Sequence of protein 1:
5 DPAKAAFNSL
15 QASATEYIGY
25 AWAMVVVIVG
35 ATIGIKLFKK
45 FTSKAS

Sequence of protein 2:
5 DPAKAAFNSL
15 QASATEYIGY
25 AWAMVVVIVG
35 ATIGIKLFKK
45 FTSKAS

Contacts between the two chains:
Residue V30 in protein 1 contacts residue F42 in protein 2 (closest heavy-atom distance 4.6 Å).
Residue L14 in protein 1 interacts with residue M28 in protein 2 (closest heavy-atom distance 4.6 Å).
Residue I22 in protein 1 is in contact with residue V31 in protein 2 (closest heavy-atom distance 4.0 Å).
Residue K8 in protein 1 is in contact with residue Y24 in protein 2 (closest heavy-atom distance 3.4 Å).
Residue V29 in protein 1 is in contact with residue F42 in protein 2 (closest heavy-atom distance 4.0 Å).
Residue L41 in protein 1 contacts residue S50 in protein 2 (closest heavy-atom distance 4.3 Å).
Residue F11 in protein 1 contacts residue Y21 in protein 2 (closest heavy-atom distance 3.4 Å).
Residue I37 in protein 1 is in contact with residue S50 in protein 2 (closest heavy-atom distance 3.2 Å).
Residue A18 in protein 1 is in contact with residue I32 in protein 2 (closest heavy-atom distance 4.5 Å).
Residue V33 in protein 1 is in contact with residue T46 in protein 2 (closest heavy-atom distance 3.5 Å).
Residue Q15 in protein 1 contacts residue M28 in protein 2 (closest heavy-atom distance 5.0 Å).
Residue I37 in protein 1 is in contact with residue T46 in protein 2 (closest heavy-atom distance 3.7 Å).
Residue W26 in protein 1 interacts with residue A35 in protein 2 (closest heavy-atom distance 4.3 Å).
Residue W26 in protein 1 is in contact with residue G38 in protein 2 (closest heavy-atom distance 3.7 Å).
Residue A25 in protein 1 is in contact with residue I39 in protein 2 (closest heavy-atom distance 4.5 Å).
Residue Q15 in protein 1 is in contact with residue V31 in protein 2 (closest heavy-atom distance 4.9 Å).
Residue V33 in protein 1 is in contact with residue F42 in protein 2 (closest heavy-atom distance 3.7 Å).
Residue F11 in protein 1 interacts with residue A25 in protein 2 (closest heavy-atom distance 4.2 Å).
Residue K44 in protein 1 is in contact with residue S50 in protein 2 (closest heavy-atom distance 3.5 Å).
Residue W26 in protein 1 is in contact with residue F42 in protein 2 (closest heavy-atom distance 3.9 Å).
Residue K40 in protein 1 is in contact with residue S47 in protein 2 (closest heavy-atom distance 3.3 Å).
Residue V29 in protein 1 interacts with residue I39 in protein 2 (closest heavy-atom distance 3.8 Å).
Residue Q15 in protein 1 interacts with residue A27 in protein 2 (closest heavy-atom distance 4.6 Å).
Residue I22 in protein 1 interacts with residue I32 in protein 2 (closest heavy-atom distance 4.7 Å).
Residue A7 in protein 1 contacts residue Y21 in protein 2 (closest heavy-atom distance 3.3 Å).
Residue T19 in protein 1 is in contact with residue V31 in protein 2 (closest heavy-atom distance 5.0 Å).
Residue F11 in protein 1 interacts with residue Y24 in protein 2 (closest heavy-atom distance 3.6 Å).
Residue K40 in protein 1 is in contact with residue S50 in protein 2 (closest heavy-atom distance 3.0 Å).
Residue V29 in protein 1 contacts residue K43 in protein 2 (closest heavy-atom distance 4.1 Å).
Residue W26 in protein 1 interacts with residue I39 in protein 2 (closest heavy-atom distance 3.7 Å).
Residue V33 in protein 1 interacts with residue K43 in protein 2 (closest heavy-atom distance 4.0 Å).
Residue I37 in protein 1 contacts residue S47 in protein 2 (closest heavy-atom distance 4.4 Å).
Residue I22 in protein 1 contacts residue A35 in protein 2 (closest heavy-atom distance 3.5 Å).

These two protein chains interact to form a complex.